Sequence of chain B:
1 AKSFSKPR

These two protein chains interact to form a complex.

Sequence of chain A:
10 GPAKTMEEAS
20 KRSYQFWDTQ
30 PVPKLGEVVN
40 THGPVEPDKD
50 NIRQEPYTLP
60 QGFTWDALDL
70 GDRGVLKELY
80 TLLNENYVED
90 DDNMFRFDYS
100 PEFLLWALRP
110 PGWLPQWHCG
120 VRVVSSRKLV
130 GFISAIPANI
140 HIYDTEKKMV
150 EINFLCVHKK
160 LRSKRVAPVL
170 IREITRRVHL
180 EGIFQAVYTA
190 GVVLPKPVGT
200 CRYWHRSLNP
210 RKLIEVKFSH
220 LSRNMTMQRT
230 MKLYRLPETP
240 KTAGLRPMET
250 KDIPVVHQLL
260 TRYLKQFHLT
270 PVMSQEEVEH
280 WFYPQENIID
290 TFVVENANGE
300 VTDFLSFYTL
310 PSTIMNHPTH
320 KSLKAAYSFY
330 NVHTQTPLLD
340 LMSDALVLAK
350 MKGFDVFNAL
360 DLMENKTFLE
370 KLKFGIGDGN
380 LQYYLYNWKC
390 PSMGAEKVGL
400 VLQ

Interface contacts:
Residue F94 in chain A contacts residue F4 in chain B (closest heavy-atom distance 3.2 Å).
Residue I375 in chain A interacts with residue K6 in chain B (closest heavy-atom distance 4.3 Å).
Residue D377 in chain A is in contact with residue S5 in chain B (closest heavy-atom distance 2.7 Å).
Residue V87 in chain A is in contact with residue K2 in chain B (closest heavy-atom distance 3.5 Å).
Residue D377 in chain A is in contact with residue R8 in chain B (closest heavy-atom distance 4.1 Å).
Residue L380 in chain A contacts residue S3 in chain B (closest heavy-atom distance 3.7 Å).
Residue Y86 in chain A is in contact with residue K2 in chain B (closest heavy-atom distance 4.1 Å).
Residue Y202 in chain A contacts residue S5 in chain B (closest heavy-atom distance 3.6 Å).
Residue S218 in chain A is in contact with residue P7 in chain B (closest heavy-atom distance 3.5 Å).
Residue D89 in chain A is in contact with residue F4 in chain B (closest heavy-atom distance 3.4 Å).
Residue I375 in chain A is in contact with residue P7 in chain B (closest heavy-atom distance 3.2 Å).
Residue F217 in chain A contacts residue K6 in chain B (closest heavy-atom distance 3.7 Å).
Residue Y326 in chain A interacts with residue A1 in chain B (closest heavy-atom distance 4.1 Å).
Residue D377 in chain A is in contact with residue K6 in chain B (closest heavy-atom distance 2.9 Å).
Residue H204 in chain A interacts with residue K6 in chain B (closest heavy-atom distance 3.2 Å).
Residue H204 in chain A interacts with residue P7 in chain B (closest heavy-atom distance 3.4 Å).
Residue G376 in chain A is in contact with residue K6 in chain B (closest heavy-atom distance 3.2 Å).
Residue V87 in chain A is in contact with residue S3 in chain B (closest heavy-atom distance 4.5 Å).
Residue Y202 in chain A contacts residue A1 in chain B (closest heavy-atom distance 2.9 Å).
Residue I375 in chain A contacts residue R8 in chain B (closest heavy-atom distance 2.8 Å).
Residue G190 in chain A contacts residue S3 in chain B (closest heavy-atom distance 3.8 Å).
Residue D91 in chain A contacts residue K6 in chain B (closest heavy-atom distance 3.2 Å).
Residue L401 in chain A interacts with residue A1 in chain B (closest heavy-atom distance 3.0 Å).
Residue Q402 in chain A is in contact with residue A1 in chain B (closest heavy-atom distance 3.2 Å).
Residue Y98 in chain A is in contact with residue K2 in chain B (closest heavy-atom distance 4.0 Å).
Residue F96 in chain A contacts residue F4 in chain B (closest heavy-atom distance 3.6 Å).
Residue Q402 in chain A contacts residue K2 in chain B (closest heavy-atom distance 2.7 Å).
Residue G378 in chain A contacts residue S5 in chain B (closest heavy-atom distance 4.1 Å).
Residue D90 in chain A contacts residue F4 in chain B (closest heavy-atom distance 4.5 Å).
Residue N379 in chain A is in contact with residue S3 in chain B (closest heavy-atom distance 2.9 Å).
Residue Y98 in chain A is in contact with residue A1 in chain B (closest heavy-atom distance 3.4 Å).
Residue F96 in chain A contacts residue S3 in chain B (closest heavy-atom distance 3.8 Å).
Residue L380 in chain A interacts with residue A1 in chain B (closest heavy-atom distance 3.8 Å).
Residue F96 in chain A is in contact with residue A1 in chain B (closest heavy-atom distance 4.1 Å).
Residue N152 in chain A interacts with residue K2 in chain B (closest heavy-atom distance 2.9 Å).
Residue D89 in chain A is in contact with residue K6 in chain B (closest heavy-atom distance 3.0 Å).
Residue T188 in chain A contacts residue K2 in chain B (closest heavy-atom distance 3.1 Å).
Residue D377 in chain A contacts residue F4 in chain B (closest heavy-atom distance 4.5 Å).
Residue F96 in chain A is in contact with residue K2 in chain B (closest heavy-atom distance 3.6 Å).
Residue K216 in chain A contacts residue K6 in chain B (closest heavy-atom distance 4.0 Å).
Residue F94 in chain A contacts residue K6 in chain B (closest heavy-atom distance 3.6 Å).
Residue G376 in chain A is in contact with residue R8 in chain B (closest heavy-atom distance 3.9 Å).
Residue F217 in chain A is in contact with residue S5 in chain B (closest heavy-atom distance 3.5 Å).
Residue G376 in chain A interacts with residue S5 in chain B (closest heavy-atom distance 3.5 Å).
Residue D377 in chain A is in contact with residue P7 in chain B (closest heavy-atom distance 4.2 Å).
Residue R95 in chain A interacts with residue F4 in chain B (closest heavy-atom distance 3.7 Å).
Residue G376 in chain A interacts with residue P7 in chain B (closest heavy-atom distance 4.0 Å).
Residue E88 in chain A interacts with residue F4 in chain B (closest heavy-atom distance 3.6 Å).
Residue L309 in chain A is in contact with residue A1 in chain B (closest heavy-atom distance 3.5 Å).
Residue S311 in chain A interacts with residue F4 in chain B (closest heavy-atom distance 2.8 Å).
Residue G190 in chain A is in contact with residue K2 in chain B (closest heavy-atom distance 4.4 Å).
Residue M93 in chain A interacts with residue K6 in chain B (closest heavy-atom distance 3.2 Å).
Residue L401 in chain A interacts with residue K2 in chain B (closest heavy-atom distance 3.2 Å).
Residue Y307 in chain A contacts residue A1 in chain B (closest heavy-atom distance 3.2 Å).
Residue H219 in chain A contacts residue R8 in chain B (closest heavy-atom distance 3.9 Å).
Residue H204 in chain A interacts with residue S5 in chain B (closest heavy-atom distance 3.2 Å).
Residue L380 in chain A contacts residue K2 in chain B (closest heavy-atom distance 4.0 Å).
Residue F217 in chain A is in contact with residue P7 in chain B (closest heavy-atom distance 3.3 Å).
Residue V87 in chain A contacts residue F4 in chain B (closest heavy-atom distance 4.0 Å).
Residue Y202 in chain A interacts with residue S3 in chain B (closest heavy-atom distance 3.4 Å).